Residue-level contacts at the interface:
Residue P294 in protein 2 is in contact with residue M103 in protein 1 (closest heavy-atom distance 3.8 Å).
Residue D201 in protein 2 interacts with residue T100 in protein 1 (closest heavy-atom distance 2.6 Å).
Residue W208 in protein 2 is in contact with residue R104 in protein 1 (closest heavy-atom distance 3.4 Å).
Residue A253 in protein 2 contacts residue L108 in protein 1 (closest heavy-atom distance 3.4 Å).
Residue A461 in protein 2 contacts residue Q46 in protein 1 (closest heavy-atom distance 3.8 Å).
Residue V256 in protein 2 contacts residue L111 in protein 1 (closest heavy-atom distance 3.9 Å).
Residue W208 in protein 2 interacts with residue V105 in protein 1 (closest heavy-atom distance 3.5 Å).
Residue I251 in protein 2 interacts with residue E115 in protein 1 (closest heavy-atom distance 3.6 Å).
Residue I471 in protein 2 is in contact with residue R39 in protein 1 (closest heavy-atom distance 3.3 Å).
Residue V258 in protein 2 is in contact with residue R104 in protein 1 (closest heavy-atom distance 3.2 Å).
Residue P259 in protein 2 interacts with residue L111 in protein 1 (closest heavy-atom distance 3.6 Å).
Residue L290 in protein 2 contacts residue I110 in protein 1 (closest heavy-atom distance 3.9 Å).
Residue M459 in protein 2 interacts with residue R50 in protein 1 (closest heavy-atom distance 2.7 Å).
Residue H314 in protein 2 is in contact with residue R86 in protein 1 (closest heavy-atom distance 3.5 Å).
Residue T219 in protein 2 contacts residue R112 in protein 1 (closest heavy-atom distance 2.9 Å).
Residue E317 in protein 2 contacts residue R86 in protein 1 (closest heavy-atom distance 3.7 Å).
Residue M459 in protein 2 interacts with residue L57 in protein 1 (closest heavy-atom distance 3.8 Å).
Residue H314 in protein 2 contacts residue R82 in protein 1 (closest heavy-atom distance 3.7 Å).
Residue M196 in protein 2 interacts with residue E85 in protein 1 (closest heavy-atom distance 3.2 Å).
Residue L290 in protein 2 contacts residue L111 in protein 1 (closest heavy-atom distance 3.6 Å).
Residue I251 in protein 2 contacts residue R119 in protein 1 (closest heavy-atom distance 3.2 Å).
Residue M459 in protein 2 contacts residue R54 in protein 1 (closest heavy-atom distance 3.4 Å).
Residue A461 in protein 2 interacts with residue R50 in protein 1 (closest heavy-atom distance 3.5 Å).
Residue G462 in protein 2 is in contact with residue Q46 in protein 1 (closest heavy-atom distance 3.5 Å).
Residue W208 in protein 2 is in contact with residue G101 in protein 1 (closest heavy-atom distance 3.7 Å).
Residue V258 in protein 2 is in contact with residue L111 in protein 1 (closest heavy-atom distance 3.6 Å).
Residue V258 in protein 2 contacts residue E107 in protein 1 (closest heavy-atom distance 3.7 Å).
Residue D316 in protein 2 contacts residue R82 in protein 1 (closest heavy-atom distance 2.8 Å).
Residue F293 in protein 2 contacts residue A106 in protein 1 (closest heavy-atom distance 3.6 Å).
Residue Y205 in protein 2 contacts residue R104 in protein 1 (closest heavy-atom distance 3.6 Å).
Residue I463 in protein 2 interacts with residue R43 in protein 1 (closest heavy-atom distance 3.4 Å).
Residue P225 in protein 2 interacts with residue Q127 in protein 1 (closest heavy-atom distance 2.9 Å).
Residue D460 in protein 2 interacts with residue R50 in protein 1 (closest heavy-atom distance 3.6 Å).
Residue A204 in protein 2 interacts with residue G101 in protein 1 (closest heavy-atom distance 3.7 Å).
Residue G462 in protein 2 is in contact with residue R43 in protein 1 (closest heavy-atom distance 3.7 Å).
Residue I471 in protein 2 contacts residue M42 in protein 1 (closest heavy-atom distance 3.5 Å).
Residue A204 in protein 2 interacts with residue T98 in protein 1 (closest heavy-atom distance 3.8 Å).
Residue R311 in protein 2 contacts residue R86 in protein 1 (closest heavy-atom distance 2.9 Å).
Residue Y292 in protein 2 contacts residue I110 in protein 1 (closest heavy-atom distance 3.8 Å).
Residue A224 in protein 2 interacts with residue L124 in protein 1 (closest heavy-atom distance 3.9 Å).
Residue L298 in protein 2 is in contact with residue T100 in protein 1 (closest heavy-atom distance 3.7 Å).
Residue I463 in protein 2 is in contact with residue M42 in protein 1 (closest heavy-atom distance 3.5 Å).
Residue W192 in protein 2 is in contact with residue E85 in protein 1 (closest heavy-atom distance 3.9 Å).
Residue W208 in protein 2 contacts residue L108 in protein 1 (closest heavy-atom distance 3.9 Å).
Residue P294 in protein 2 contacts residue A106 in protein 1 (closest heavy-atom distance 3.9 Å).
Residue Y205 in protein 2 interacts with residue E107 in protein 1 (closest heavy-atom distance 4.0 Å).
Residue V221 in protein 2 contacts residue L116 in protein 1 (closest heavy-atom distance 3.8 Å).
Residue M459 in protein 2 is in contact with residue T53 in protein 1 (closest heavy-atom distance 3.4 Å).
Residue L298 in protein 2 contacts residue M103 in protein 1 (closest heavy-atom distance 3.6 Å).
Residue A224 in protein 2 contacts residue Q127 in protein 1 (closest heavy-atom distance 3.4 Å).
Residue T297 in protein 2 is in contact with residue E107 in protein 1 (closest heavy-atom distance 3.2 Å).
Residue Y458 in protein 2 is in contact with residue R54 in protein 1 (closest heavy-atom distance 2.8 Å).
Residue A254 in protein 2 is in contact with residue R104 in protein 1 (closest heavy-atom distance 3.4 Å).
Residue I227 in protein 2 interacts with residue Q127 in protein 1 (closest heavy-atom distance 3.4 Å).
Residue L298 in protein 2 interacts with residue E107 in protein 1 (closest heavy-atom distance 3.2 Å).
Residue D460 in protein 2 interacts with residue Q46 in protein 1 (closest heavy-atom distance 3.1 Å).
Residue Y216 in protein 2 contacts residue R112 in protein 1 (closest heavy-atom distance 3.5 Å).
Residue D217 in protein 2 is in contact with residue R112 in protein 1 (closest heavy-atom distance 2.8 Å).
Residue I251 in protein 2 contacts residue R112 in protein 1 (closest heavy-atom distance 3.6 Å).
Residue L223 in protein 2 is in contact with residue A120 in protein 1 (closest heavy-atom distance 3.5 Å).

These two protein chains interact to form a complex.

Sequence of protein 1:
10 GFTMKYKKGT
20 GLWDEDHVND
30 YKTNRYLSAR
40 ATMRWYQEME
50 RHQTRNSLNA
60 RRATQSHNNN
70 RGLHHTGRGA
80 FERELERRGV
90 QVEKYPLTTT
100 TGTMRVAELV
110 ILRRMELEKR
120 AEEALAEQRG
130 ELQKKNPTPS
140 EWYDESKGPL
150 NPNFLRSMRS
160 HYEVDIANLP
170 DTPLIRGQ

Sequence of protein 2:
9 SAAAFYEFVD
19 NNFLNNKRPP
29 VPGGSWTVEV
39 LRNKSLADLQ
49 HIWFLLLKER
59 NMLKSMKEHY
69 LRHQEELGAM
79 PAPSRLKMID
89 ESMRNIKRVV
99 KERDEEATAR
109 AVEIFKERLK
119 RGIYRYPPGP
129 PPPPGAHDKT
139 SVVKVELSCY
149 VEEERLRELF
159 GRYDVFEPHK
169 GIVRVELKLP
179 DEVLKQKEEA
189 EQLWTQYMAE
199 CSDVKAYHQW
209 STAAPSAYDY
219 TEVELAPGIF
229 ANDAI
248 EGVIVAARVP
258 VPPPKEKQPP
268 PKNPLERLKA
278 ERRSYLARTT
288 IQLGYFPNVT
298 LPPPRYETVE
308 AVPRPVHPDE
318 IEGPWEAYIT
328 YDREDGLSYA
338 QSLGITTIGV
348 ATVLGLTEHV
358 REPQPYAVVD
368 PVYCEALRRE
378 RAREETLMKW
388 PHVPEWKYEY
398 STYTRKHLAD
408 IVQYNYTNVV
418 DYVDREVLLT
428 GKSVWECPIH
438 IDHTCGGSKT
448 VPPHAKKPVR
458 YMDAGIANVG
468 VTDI